Sequence of the first protein:
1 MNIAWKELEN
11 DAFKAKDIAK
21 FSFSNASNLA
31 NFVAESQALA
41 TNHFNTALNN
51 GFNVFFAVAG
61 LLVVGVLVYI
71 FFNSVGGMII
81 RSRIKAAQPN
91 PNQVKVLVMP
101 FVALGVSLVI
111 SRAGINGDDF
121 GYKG

The following describes two proteins that form a bound complex.

Sequence of the second protein:
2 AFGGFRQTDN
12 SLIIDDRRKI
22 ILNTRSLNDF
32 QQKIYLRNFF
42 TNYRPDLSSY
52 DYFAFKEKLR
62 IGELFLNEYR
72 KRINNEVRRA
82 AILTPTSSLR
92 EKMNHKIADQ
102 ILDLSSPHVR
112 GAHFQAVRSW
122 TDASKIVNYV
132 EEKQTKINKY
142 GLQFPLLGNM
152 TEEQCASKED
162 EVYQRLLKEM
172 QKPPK

Interface contacts:
Residue E153 in the second protein is in contact with residue G121 in the first protein (closest heavy-atom distance 2.9 Å).
Residue F145 in the second protein contacts residue F120 in the first protein (closest heavy-atom distance 3.6 Å).
Residue T152 in the second protein interacts with residue F120 in the first protein (closest heavy-atom distance 3.5 Å).
Residue E153 in the second protein interacts with residue D119 in the first protein (closest heavy-atom distance 3.7 Å).
Residue C156 in the second protein interacts with residue Y122 in the first protein (closest heavy-atom distance 3.6 Å).
Residue A157 in the second protein is in contact with residue Y122 in the first protein (closest heavy-atom distance 4.3 Å).
Residue E153 in the second protein contacts residue F120 in the first protein (closest heavy-atom distance 3.3 Å).
Residue E153 in the second protein is in contact with residue Y122 in the first protein (closest heavy-atom distance 4.0 Å).
Residue F145 in the second protein is in contact with residue Y122 in the first protein (closest heavy-atom distance 4.9 Å).
Residue C156 in the second protein interacts with residue F120 in the first protein (closest heavy-atom distance 4.0 Å).
Residue E160 in the second protein contacts residue Y122 in the first protein (closest heavy-atom distance 3.1 Å).
Residue M151 in the second protein is in contact with residue F120 in the first protein (closest heavy-atom distance 3.0 Å).